Interface contacts:
Residue N20 in the second protein interacts with residue R154 in the first protein (closest heavy-atom distance 3.5 Å).
Residue F19 in the second protein interacts with residue A155 in the first protein (closest heavy-atom distance 3.5 Å).
Residue F19 in the second protein interacts with residue V151 in the first protein (closest heavy-atom distance 3.0 Å).
Residue E24 in the second protein interacts with residue V109 in the first protein (closest heavy-atom distance 4.8 Å).
Residue V21 in the second protein interacts with residue V151 in the first protein (closest heavy-atom distance 3.2 Å).
Residue L11 in the second protein is in contact with residue D161 in the first protein (closest heavy-atom distance 4.4 Å).
Residue F19 in the second protein contacts residue R154 in the first protein (closest heavy-atom distance 3.5 Å).
Residue N20 in the second protein contacts residue G150 in the first protein (closest heavy-atom distance 3.9 Å).
Residue E24 in the second protein contacts residue V111 in the first protein (closest heavy-atom distance 3.2 Å).
Residue N20 in the second protein contacts residue V151 in the first protein (closest heavy-atom distance 3.4 Å).
Residue V21 in the second protein contacts residue G150 in the first protein (closest heavy-atom distance 3.4 Å).
Residue V21 in the second protein contacts residue V147 in the first protein (closest heavy-atom distance 4.0 Å).
Residue A25 in the second protein contacts residue V111 in the first protein (closest heavy-atom distance 5.0 Å).
Residue R15 in the second protein interacts with residue M158 in the first protein (closest heavy-atom distance 4.3 Å).

Sequence of the second protein:
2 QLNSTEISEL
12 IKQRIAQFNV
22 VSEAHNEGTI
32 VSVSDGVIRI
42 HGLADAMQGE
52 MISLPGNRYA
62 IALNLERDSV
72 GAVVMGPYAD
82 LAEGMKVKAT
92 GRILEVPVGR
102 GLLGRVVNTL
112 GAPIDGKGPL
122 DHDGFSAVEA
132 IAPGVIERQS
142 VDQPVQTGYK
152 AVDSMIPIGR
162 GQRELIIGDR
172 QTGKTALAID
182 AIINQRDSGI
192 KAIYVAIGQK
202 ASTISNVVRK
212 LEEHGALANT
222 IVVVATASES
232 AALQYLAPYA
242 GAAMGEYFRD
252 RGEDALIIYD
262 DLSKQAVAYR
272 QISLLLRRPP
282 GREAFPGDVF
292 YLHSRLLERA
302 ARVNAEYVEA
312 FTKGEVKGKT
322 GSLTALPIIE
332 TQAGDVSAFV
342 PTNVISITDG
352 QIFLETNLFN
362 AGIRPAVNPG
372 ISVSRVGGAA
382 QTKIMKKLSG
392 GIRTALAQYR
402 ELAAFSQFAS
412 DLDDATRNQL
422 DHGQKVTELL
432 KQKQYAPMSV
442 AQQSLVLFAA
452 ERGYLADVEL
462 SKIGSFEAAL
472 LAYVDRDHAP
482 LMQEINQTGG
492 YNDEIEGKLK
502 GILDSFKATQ

This data describes a binding interaction between two proteins.

Sequence of the first protein:
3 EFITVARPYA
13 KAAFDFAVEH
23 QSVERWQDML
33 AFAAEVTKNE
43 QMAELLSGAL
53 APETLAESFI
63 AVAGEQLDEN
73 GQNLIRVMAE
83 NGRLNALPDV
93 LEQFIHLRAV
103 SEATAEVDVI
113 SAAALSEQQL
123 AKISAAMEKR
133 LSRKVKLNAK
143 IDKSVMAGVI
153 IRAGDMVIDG